Sequence of the second protein:
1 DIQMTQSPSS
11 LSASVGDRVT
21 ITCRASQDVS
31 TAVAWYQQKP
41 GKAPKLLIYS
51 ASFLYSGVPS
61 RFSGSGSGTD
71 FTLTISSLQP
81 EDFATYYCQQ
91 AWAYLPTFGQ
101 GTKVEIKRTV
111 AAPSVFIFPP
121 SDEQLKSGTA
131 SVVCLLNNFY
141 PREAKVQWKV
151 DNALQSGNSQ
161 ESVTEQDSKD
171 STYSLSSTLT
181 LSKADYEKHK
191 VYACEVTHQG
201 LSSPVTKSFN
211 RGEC

This data describes a binding interaction between two proteins.

Sequence of the first protein:
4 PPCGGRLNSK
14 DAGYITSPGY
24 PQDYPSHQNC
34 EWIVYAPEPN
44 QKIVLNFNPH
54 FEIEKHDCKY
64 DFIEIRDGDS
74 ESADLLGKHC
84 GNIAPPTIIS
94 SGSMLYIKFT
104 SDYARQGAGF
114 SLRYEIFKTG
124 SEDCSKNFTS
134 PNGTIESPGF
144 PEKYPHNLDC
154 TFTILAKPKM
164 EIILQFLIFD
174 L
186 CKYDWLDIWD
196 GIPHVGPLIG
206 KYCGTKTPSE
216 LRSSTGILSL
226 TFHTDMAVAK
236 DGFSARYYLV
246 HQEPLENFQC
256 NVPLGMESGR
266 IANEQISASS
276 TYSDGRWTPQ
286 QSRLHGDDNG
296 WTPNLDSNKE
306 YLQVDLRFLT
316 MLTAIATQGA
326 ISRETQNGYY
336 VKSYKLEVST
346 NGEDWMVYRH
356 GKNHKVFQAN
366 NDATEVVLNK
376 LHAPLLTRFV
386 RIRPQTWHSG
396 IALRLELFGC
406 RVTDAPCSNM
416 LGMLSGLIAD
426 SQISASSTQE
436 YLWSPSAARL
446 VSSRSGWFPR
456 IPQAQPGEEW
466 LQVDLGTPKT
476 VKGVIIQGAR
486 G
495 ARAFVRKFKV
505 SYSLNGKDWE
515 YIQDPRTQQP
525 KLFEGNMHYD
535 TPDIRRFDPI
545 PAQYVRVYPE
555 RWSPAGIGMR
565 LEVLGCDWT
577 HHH

Residue-level contacts at the interface:
Residue A232 in the first protein interacts with residue Y55 in the second protein (closest heavy-atom distance 4.4 Å).
Residue A234 in the first protein is in contact with residue S56 in the second protein (closest heavy-atom distance 3.7 Å).
Residue A234 in the first protein is in contact with residue L54 in the second protein (closest heavy-atom distance 3.3 Å).
Residue V233 in the first protein interacts with residue Y49 in the second protein (closest heavy-atom distance 4.5 Å).
Residue V233 in the first protein is in contact with residue S56 in the second protein (closest heavy-atom distance 4.1 Å).
Residue K146 in the first protein is in contact with residue S56 in the second protein (closest heavy-atom distance 3.5 Å).
Residue A232 in the first protein interacts with residue L54 in the second protein (closest heavy-atom distance 3.7 Å).
Residue M231 in the first protein interacts with residue Y55 in the second protein (closest heavy-atom distance 3.3 Å).
Residue V233 in the first protein interacts with residue L54 in the second protein (closest heavy-atom distance 4.7 Å).
Residue Y147 in the first protein is in contact with residue S56 in the second protein (closest heavy-atom distance 5.0 Å).
Residue K146 in the first protein contacts residue G57 in the second protein (closest heavy-atom distance 4.2 Å).
Residue A232 in the first protein interacts with residue S56 in the second protein (closest heavy-atom distance 4.9 Å).
Residue A234 in the first protein interacts with residue V58 in the second protein (closest heavy-atom distance 4.9 Å).
Residue A234 in the first protein is in contact with residue G57 in the second protein (closest heavy-atom distance 3.4 Å).
Residue A232 in the first protein contacts residue Y49 in the second protein (closest heavy-atom distance 2.5 Å).
Residue D230 in the first protein contacts residue S56 in the second protein (closest heavy-atom distance 4.9 Å).
Residue Y188 in the first protein contacts residue Y49 in the second protein (closest heavy-atom distance 4.4 Å).
Residue P148 in the first protein interacts with residue S56 in the second protein (closest heavy-atom distance 4.3 Å).
Residue A234 in the first protein is in contact with residue Y55 in the second protein (closest heavy-atom distance 3.8 Å).
Residue M231 in the first protein is in contact with residue S56 in the second protein (closest heavy-atom distance 2.8 Å).